Sequence of protein 1:
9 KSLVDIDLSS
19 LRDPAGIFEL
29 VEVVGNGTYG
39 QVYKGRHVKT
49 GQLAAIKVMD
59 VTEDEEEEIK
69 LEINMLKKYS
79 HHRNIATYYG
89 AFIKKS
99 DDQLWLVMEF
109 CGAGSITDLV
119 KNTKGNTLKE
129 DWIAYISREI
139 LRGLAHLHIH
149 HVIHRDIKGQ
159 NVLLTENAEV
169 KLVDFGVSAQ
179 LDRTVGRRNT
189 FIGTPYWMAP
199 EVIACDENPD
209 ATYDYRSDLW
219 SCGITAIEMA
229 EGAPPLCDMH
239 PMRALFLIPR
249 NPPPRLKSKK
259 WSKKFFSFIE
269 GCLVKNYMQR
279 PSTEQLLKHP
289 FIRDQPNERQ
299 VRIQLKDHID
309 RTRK

Sequence of protein 2:
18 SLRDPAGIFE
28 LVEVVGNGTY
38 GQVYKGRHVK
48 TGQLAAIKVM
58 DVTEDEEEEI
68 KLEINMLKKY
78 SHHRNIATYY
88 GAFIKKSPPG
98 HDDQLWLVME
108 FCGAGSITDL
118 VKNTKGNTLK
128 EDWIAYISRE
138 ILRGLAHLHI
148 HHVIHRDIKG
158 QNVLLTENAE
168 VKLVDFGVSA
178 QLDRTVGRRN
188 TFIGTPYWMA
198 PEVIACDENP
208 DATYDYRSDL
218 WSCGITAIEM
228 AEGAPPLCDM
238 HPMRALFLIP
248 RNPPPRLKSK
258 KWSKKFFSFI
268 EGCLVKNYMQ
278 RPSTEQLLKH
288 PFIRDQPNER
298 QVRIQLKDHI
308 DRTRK

Residue-level contacts at the interface:
Residue Y37 in protein 1 interacts with residue N34 in protein 2 (closest heavy-atom distance 3.3 Å).
Residue T36 in protein 1 interacts with residue Y41 in protein 2 (closest heavy-atom distance 2.9 Å).
Residue I190 in protein 1 is in contact with residue L243 in protein 2 (closest heavy-atom distance 3.9 Å).
Residue M240 in protein 1 contacts residue A202 in protein 2 (closest heavy-atom distance 3.4 Å).
Residue M240 in protein 1 contacts residue I201 in protein 2 (closest heavy-atom distance 3.8 Å).
Residue A202 in protein 1 contacts residue M240 in protein 2 (closest heavy-atom distance 3.5 Å).
Residue A202 in protein 1 contacts residue F244 in protein 2 (closest heavy-atom distance 3.7 Å).
Residue R241 in protein 1 contacts residue D208 in protein 2 (closest heavy-atom distance 3.9 Å).
Residue F244 in protein 1 is in contact with residue C203 in protein 2 (closest heavy-atom distance 3.3 Å).
Residue F189 in protein 1 interacts with residue T192 in protein 2 (closest heavy-atom distance 3.3 Å).
Residue N187 in protein 1 is in contact with residue P239 in protein 2 (closest heavy-atom distance 3.3 Å).
Residue Y194 in protein 1 contacts residue T188 in protein 2 (closest heavy-atom distance 3.3 Å).
Residue D116 in protein 1 contacts residue H98 in protein 2 (closest heavy-atom distance 2.7 Å).
Residue F189 in protein 1 is in contact with residue G191 in protein 2 (closest heavy-atom distance 3.6 Å).
Residue Y37 in protein 1 contacts residue V31 in protein 2 (closest heavy-atom distance 3.6 Å).
Residue T188 in protein 1 interacts with residue P193 in protein 2 (closest heavy-atom distance 3.5 Å).
Residue G191 in protein 1 is in contact with residue F189 in protein 2 (closest heavy-atom distance 3.6 Å).
Residue Y37 in protein 1 contacts residue Q39 in protein 2 (closest heavy-atom distance 3.5 Å).
Residue T188 in protein 1 contacts residue T192 in protein 2 (closest heavy-atom distance 3.0 Å).
Residue F189 in protein 1 interacts with residue G35 in protein 2 (closest heavy-atom distance 3.8 Å).
Residue G35 in protein 1 is in contact with residue L28 in protein 2 (closest heavy-atom distance 3.6 Å).
Residue K119 in protein 1 is in contact with residue R186 in protein 2 (closest heavy-atom distance 3.1 Å).
Residue Y37 in protein 1 interacts with residue Y41 in protein 2 (closest heavy-atom distance 3.7 Å).
Residue M240 in protein 1 interacts with residue M196 in protein 2 (closest heavy-atom distance 3.6 Å).
Residue I190 in protein 1 is in contact with residue I190 in protein 2 (closest heavy-atom distance 3.3 Å).
Residue D204 in protein 1 is in contact with residue F244 in protein 2 (closest heavy-atom distance 3.7 Å).
Residue P239 in protein 1 is in contact with residue F189 in protein 2 (closest heavy-atom distance 3.7 Å).
Residue R185 in protein 1 interacts with residue C235 in protein 2 (closest heavy-atom distance 3.2 Å).
Residue F189 in protein 1 interacts with residue N34 in protein 2 (closest heavy-atom distance 3.3 Å).
Residue M240 in protein 1 interacts with residue V200 in protein 2 (closest heavy-atom distance 3.4 Å).
Residue F244 in protein 1 interacts with residue A202 in protein 2 (closest heavy-atom distance 3.7 Å).
Residue H238 in protein 1 is in contact with residue Y211 in protein 2 (closest heavy-atom distance 3.2 Å).
Residue G191 in protein 1 interacts with residue I190 in protein 2 (closest heavy-atom distance 2.9 Å).
Residue V200 in protein 1 interacts with residue M240 in protein 2 (closest heavy-atom distance 3.5 Å).
Residue I190 in protein 1 is in contact with residue G191 in protein 2 (closest heavy-atom distance 2.9 Å).
Residue L243 in protein 1 interacts with residue I190 in protein 2 (closest heavy-atom distance 3.9 Å).
Residue G33 in protein 1 contacts residue W103 in protein 2 (closest heavy-atom distance 3.4 Å).
Residue C203 in protein 1 interacts with residue F244 in protein 2 (closest heavy-atom distance 3.5 Å).
Residue M240 in protein 1 interacts with residue L243 in protein 2 (closest heavy-atom distance 3.8 Å).
Residue T192 in protein 1 interacts with residue T188 in protein 2 (closest heavy-atom distance 3.1 Å).
Residue Q39 in protein 1 interacts with residue Q101 in protein 2 (closest heavy-atom distance 3.6 Å).
Residue I190 in protein 1 interacts with residue F189 in protein 2 (closest heavy-atom distance 3.8 Å).
Residue N34 in protein 1 interacts with residue Q101 in protein 2 (closest heavy-atom distance 2.9 Å).
Residue T36 in protein 1 is in contact with residue V31 in protein 2 (closest heavy-atom distance 3.8 Å).
Residue N34 in protein 1 interacts with residue K92 in protein 2 (closest heavy-atom distance 3.3 Å).
Residue P239 in protein 1 contacts residue I190 in protein 2 (closest heavy-atom distance 3.3 Å).
Residue I190 in protein 1 contacts residue M240 in protein 2 (closest heavy-atom distance 3.7 Å).
Residue D204 in protein 1 contacts residue R248 in protein 2 (closest heavy-atom distance 3.4 Å).
Residue T188 in protein 1 is in contact with residue P239 in protein 2 (closest heavy-atom distance 3.5 Å).
Residue T188 in protein 1 is in contact with residue Y194 in protein 2 (closest heavy-atom distance 3.6 Å).
Residue D58 in protein 1 is in contact with residue V31 in protein 2 (closest heavy-atom distance 3.4 Å).
Residue F244 in protein 1 is in contact with residue D204 in protein 2 (closest heavy-atom distance 3.4 Å).
Residue L243 in protein 1 interacts with residue L243 in protein 2 (closest heavy-atom distance 3.4 Å).
Residue D208 in protein 1 is in contact with residue R241 in protein 2 (closest heavy-atom distance 3.9 Å).
Residue G35 in protein 1 is in contact with residue Y41 in protein 2 (closest heavy-atom distance 3.4 Å).
Residue G33 in protein 1 interacts with residue K92 in protein 2 (closest heavy-atom distance 3.5 Å).
Residue M240 in protein 1 is in contact with residue I190 in protein 2 (closest heavy-atom distance 3.6 Å).
Residue R241 in protein 1 contacts residue P207 in protein 2 (closest heavy-atom distance 3.3 Å).
Residue I190 in protein 1 interacts with residue P239 in protein 2 (closest heavy-atom distance 3.5 Å).
Residue R248 in protein 1 is in contact with residue D204 in protein 2 (closest heavy-atom distance 2.8 Å).

This data describes a binding interaction between two proteins.